Sequence of chain A:
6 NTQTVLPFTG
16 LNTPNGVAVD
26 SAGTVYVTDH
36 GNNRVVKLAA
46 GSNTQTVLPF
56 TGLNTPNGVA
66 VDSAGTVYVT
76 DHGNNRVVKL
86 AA

Residue-level contacts at the interface:
Residue A87 in chain B interacts with residue N6 in chain A (closest heavy-atom distance 3.9 Å).
Residue V82 in chain B is in contact with residue F13 in chain A (closest heavy-atom distance 3.9 Å).
Residue V82 in chain B is in contact with residue T9 in chain A (closest heavy-atom distance 4.2 Å).
Residue Y73 in chain B interacts with residue V22 in chain A (closest heavy-atom distance 3.9 Å).
Residue K84 in chain B is in contact with residue Q8 in chain A (closest heavy-atom distance 3.2 Å).
Residue V82 in chain B is in contact with residue V32 in chain A (closest heavy-atom distance 3.8 Å).
Residue G63 in chain B is in contact with residue G21 in chain A (closest heavy-atom distance 4.8 Å).
Residue N80 in chain B interacts with residue P19 in chain A (closest heavy-atom distance 3.8 Å).
Residue P54 in chain B contacts residue N6 in chain A (closest heavy-atom distance 4.6 Å).
Residue N80 in chain B contacts residue T18 in chain A (closest heavy-atom distance 2.7 Å).
Residue V83 in chain B interacts with residue Q8 in chain A (closest heavy-atom distance 4.0 Å).
Residue A86 in chain B is in contact with residue N6 in chain A (closest heavy-atom distance 2.7 Å).
Residue A65 in chain B is in contact with residue V24 in chain A (closest heavy-atom distance 4.2 Å).
Residue V82 in chain B is in contact with residue L11 in chain A (closest heavy-atom distance 2.8 Å).
Residue R81 in chain B interacts with residue L16 in chain A (closest heavy-atom distance 3.9 Å).
Residue P54 in chain B is in contact with residue Q8 in chain A (closest heavy-atom distance 4.8 Å).
Residue N62 in chain B is in contact with residue P19 in chain A (closest heavy-atom distance 3.0 Å).
Residue L85 in chain B is in contact with residue T7 in chain A (closest heavy-atom distance 3.9 Å).
Residue Y73 in chain B interacts with residue V30 in chain A (closest heavy-atom distance 3.6 Å).
Residue F55 in chain B is in contact with residue Q8 in chain A (closest heavy-atom distance 3.3 Å).
Residue D76 in chain B interacts with residue P19 in chain A (closest heavy-atom distance 4.6 Å).
Residue V82 in chain B contacts residue V30 in chain A (closest heavy-atom distance 4.8 Å).
Residue V74 in chain B interacts with residue V22 in chain A (closest heavy-atom distance 4.7 Å).
Residue R81 in chain B contacts residue Q8 in chain A (closest heavy-atom distance 3.4 Å).
Residue V82 in chain B contacts residue P19 in chain A (closest heavy-atom distance 4.8 Å).
Residue L85 in chain B interacts with residue N6 in chain A (closest heavy-atom distance 3.8 Å).
Residue R81 in chain B is in contact with residue V10 in chain A (closest heavy-atom distance 3.8 Å).
Residue V83 in chain B interacts with residue L11 in chain A (closest heavy-atom distance 4.7 Å).
Residue T75 in chain B contacts residue P19 in chain A (closest heavy-atom distance 3.9 Å).
Residue T75 in chain B is in contact with residue N20 in chain A (closest heavy-atom distance 4.4 Å).
Residue Y73 in chain B interacts with residue G28 in chain A (closest heavy-atom distance 4.7 Å).
Residue D67 in chain B is in contact with residue V24 in chain A (closest heavy-atom distance 4.0 Å).
Residue T75 in chain B is in contact with residue V32 in chain A (closest heavy-atom distance 4.2 Å).
Residue H77 in chain B interacts with residue T18 in chain A (closest heavy-atom distance 3.4 Å).
Residue L58 in chain B is in contact with residue Q8 in chain A (closest heavy-atom distance 4.7 Å).
Residue H77 in chain B interacts with residue P19 in chain A (closest heavy-atom distance 3.6 Å).
Residue V83 in chain B contacts residue T9 in chain A (closest heavy-atom distance 3.2 Å).
Residue Y73 in chain B interacts with residue V24 in chain A (closest heavy-atom distance 3.4 Å).
Residue V82 in chain B is in contact with residue V22 in chain A (closest heavy-atom distance 4.7 Å).
Residue K84 in chain B interacts with residue T9 in chain A (closest heavy-atom distance 2.9 Å).
Residue N62 in chain B is in contact with residue G21 in chain A (closest heavy-atom distance 4.7 Å).
Residue Y73 in chain B contacts residue L11 in chain A (closest heavy-atom distance 4.1 Å).
Residue K84 in chain B contacts residue L11 in chain A (closest heavy-atom distance 3.9 Å).
Residue V83 in chain B is in contact with residue V10 in chain A (closest heavy-atom distance 4.0 Å).
Residue T75 in chain B is in contact with residue V22 in chain A (closest heavy-atom distance 3.6 Å).
Residue V82 in chain B interacts with residue L16 in chain A (closest heavy-atom distance 3.8 Å).
Residue R81 in chain B is in contact with residue P19 in chain A (closest heavy-atom distance 4.0 Å).
Residue L85 in chain B interacts with residue Q8 in chain A (closest heavy-atom distance 3.8 Å).
Residue A65 in chain B is in contact with residue V22 in chain A (closest heavy-atom distance 3.8 Å).
Residue K84 in chain B contacts residue T7 in chain A (closest heavy-atom distance 4.5 Å).
Residue A65 in chain B interacts with residue A23 in chain A (closest heavy-atom distance 4.0 Å).
Residue V64 in chain B interacts with residue V22 in chain A (closest heavy-atom distance 3.9 Å).
Residue N80 in chain B contacts residue L16 in chain A (closest heavy-atom distance 3.7 Å).
Residue N80 in chain B is in contact with residue N17 in chain A (closest heavy-atom distance 3.7 Å).
Residue T75 in chain B is in contact with residue G21 in chain A (closest heavy-atom distance 3.5 Å).
Residue T56 in chain B contacts residue Q8 in chain A (closest heavy-atom distance 2.6 Å).
Residue G63 in chain B interacts with residue V22 in chain A (closest heavy-atom distance 4.0 Å).
Residue N62 in chain B contacts residue N20 in chain A (closest heavy-atom distance 3.8 Å).
Residue V82 in chain B contacts residue V10 in chain A (closest heavy-atom distance 3.6 Å).
Residue H77 in chain B is in contact with residue N20 in chain A (closest heavy-atom distance 4.8 Å).

These two protein chains interact to form a complex.

Sequence of chain B:
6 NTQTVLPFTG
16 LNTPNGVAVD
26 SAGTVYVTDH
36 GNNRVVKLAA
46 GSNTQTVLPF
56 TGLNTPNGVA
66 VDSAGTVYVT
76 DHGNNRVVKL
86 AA